Interface contacts:
Residue E83 in the second protein is in contact with residue Y34 in the first protein (closest heavy-atom distance 3.9 Å).
Residue C143 in the second protein interacts with residue Y34 in the first protein (closest heavy-atom distance 3.9 Å).
Residue Y136 in the second protein is in contact with residue L45 in the first protein (closest heavy-atom distance 3.6 Å).
Residue V94 in the second protein is in contact with residue F93 in the first protein (closest heavy-atom distance 2.8 Å).
Residue L151 in the second protein contacts residue S26 in the first protein (closest heavy-atom distance 3.6 Å).
Residue R132 in the second protein interacts with residue G41 in the first protein (closest heavy-atom distance 4.3 Å).
Residue A129 in the second protein contacts residue K48 in the first protein (closest heavy-atom distance 3.3 Å).
Residue L91 in the second protein contacts residue S26 in the first protein (closest heavy-atom distance 3.7 Å).
Residue T137 in the second protein is in contact with residue Q42 in the first protein (closest heavy-atom distance 4.6 Å).
Residue R132 in the second protein contacts residue R44 in the first protein (closest heavy-atom distance 4.4 Å).
Residue A139 in the second protein interacts with residue Y34 in the first protein (closest heavy-atom distance 4.6 Å).
Residue L151 in the second protein contacts residue L23 in the first protein (closest heavy-atom distance 4.2 Å).
Residue F93 in the second protein is in contact with residue F97 in the first protein (closest heavy-atom distance 4.5 Å).
Residue V94 in the second protein is in contact with residue F97 in the first protein (closest heavy-atom distance 4.2 Å).
Residue V94 in the second protein interacts with residue F22 in the first protein (closest heavy-atom distance 4.0 Å).
Residue D68 in the second protein is in contact with residue R58 in the first protein (closest heavy-atom distance 2.5 Å).
Residue P87 in the second protein interacts with residue Y34 in the first protein (closest heavy-atom distance 3.6 Å).
Residue Y86 in the second protein contacts residue M33 in the first protein (closest heavy-atom distance 4.6 Å).
Residue E83 in the second protein is in contact with residue H78 in the first protein (closest heavy-atom distance 3.2 Å).
Residue L127 in the second protein is in contact with residue L57 in the first protein (closest heavy-atom distance 3.4 Å).
Residue D68 in the second protein contacts residue H59 in the first protein (closest heavy-atom distance 4.3 Å).
Residue R116 in the second protein is in contact with residue Y34 in the first protein (closest heavy-atom distance 3.4 Å).
Residue C143 in the second protein is in contact with residue V30 in the first protein (closest heavy-atom distance 3.8 Å).
Residue A154 in the second protein is in contact with residue L23 in the first protein (closest heavy-atom distance 3.4 Å).
Residue R128 in the second protein contacts residue L57 in the first protein (closest heavy-atom distance 3.6 Å).
Residue F90 in the second protein is in contact with residue S26 in the first protein (closest heavy-atom distance 3.5 Å).
Residue F90 in the second protein is in contact with residue L89 in the first protein (closest heavy-atom distance 3.1 Å).
Residue R76 in the second protein is in contact with residue L57 in the first protein (closest heavy-atom distance 3.6 Å).
Residue F90 in the second protein interacts with residue F93 in the first protein (closest heavy-atom distance 3.7 Å).
Residue F90 in the second protein interacts with residue L29 in the first protein (closest heavy-atom distance 4.1 Å).
Residue L151 in the second protein interacts with residue T27 in the first protein (closest heavy-atom distance 3.0 Å).
Residue P130 in the second protein is in contact with residue K48 in the first protein (closest heavy-atom distance 4.1 Å).
Residue A155 in the second protein contacts residue L23 in the first protein (closest heavy-atom distance 4.0 Å).
Residue L158 in the second protein is in contact with residue L19 in the first protein (closest heavy-atom distance 4.0 Å).
Residue Q140 in the second protein contacts residue I38 in the first protein (closest heavy-atom distance 3.3 Å).
Residue E72 in the second protein is in contact with residue R58 in the first protein (closest heavy-atom distance 2.6 Å).
Residue Y123 in the second protein is in contact with residue L57 in the first protein (closest heavy-atom distance 4.4 Å).
Residue E72 in the second protein contacts residue L57 in the first protein (closest heavy-atom distance 3.5 Å).
Residue L98 in the second protein is in contact with residue L19 in the first protein (closest heavy-atom distance 3.6 Å).
Residue I150 in the second protein interacts with residue S26 in the first protein (closest heavy-atom distance 4.1 Å).
Residue F97 in the second protein interacts with residue F97 in the first protein (closest heavy-atom distance 3.4 Å).
Residue M82 in the second protein contacts residue M82 in the first protein (closest heavy-atom distance 3.4 Å).
Residue A154 in the second protein interacts with residue L19 in the first protein (closest heavy-atom distance 4.5 Å).
Residue L127 in the second protein interacts with residue A56 in the first protein (closest heavy-atom distance 3.4 Å).
Residue R128 in the second protein contacts residue D55 in the first protein (closest heavy-atom distance 3.6 Å).
Residue F97 in the second protein is in contact with residue L19 in the first protein (closest heavy-atom distance 3.9 Å).
Residue A129 in the second protein is in contact with residue L57 in the first protein (closest heavy-atom distance 3.4 Å).
Residue Q140 in the second protein is in contact with residue Q42 in the first protein (closest heavy-atom distance 2.6 Å).
Residue Q140 in the second protein is in contact with residue Y34 in the first protein (closest heavy-atom distance 3.9 Å).
Residue L91 in the second protein is in contact with residue V30 in the first protein (closest heavy-atom distance 3.3 Å).
Residue L158 in the second protein is in contact with residue P20 in the first protein (closest heavy-atom distance 3.5 Å).
Residue L127 in the second protein is in contact with residue R58 in the first protein (closest heavy-atom distance 3.2 Å).
Residue Y136 in the second protein interacts with residue Q42 in the first protein (closest heavy-atom distance 3.3 Å).
Residue Y86 in the second protein interacts with residue M82 in the first protein (closest heavy-atom distance 3.4 Å).
Residue R132 in the second protein is in contact with residue L45 in the first protein (closest heavy-atom distance 3.6 Å).
Residue A147 in the second protein contacts residue V30 in the first protein (closest heavy-atom distance 3.5 Å).
Residue P69 in the second protein is in contact with residue R58 in the first protein (closest heavy-atom distance 3.2 Å).
Residue Y86 in the second protein contacts residue Y86 in the first protein (closest heavy-atom distance 2.8 Å).
Residue F90 in the second protein interacts with residue C25 in the first protein (closest heavy-atom distance 3.0 Å).
Residue L158 in the second protein is in contact with residue L23 in the first protein (closest heavy-atom distance 3.9 Å).

Sequence of the first protein:
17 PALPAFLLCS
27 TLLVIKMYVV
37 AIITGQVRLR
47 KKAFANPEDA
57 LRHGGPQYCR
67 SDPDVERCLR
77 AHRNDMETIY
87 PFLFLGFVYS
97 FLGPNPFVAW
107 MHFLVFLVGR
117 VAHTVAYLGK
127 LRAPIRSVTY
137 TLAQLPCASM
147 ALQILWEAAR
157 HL

This data describes a binding interaction between two proteins.

Sequence of the second protein:
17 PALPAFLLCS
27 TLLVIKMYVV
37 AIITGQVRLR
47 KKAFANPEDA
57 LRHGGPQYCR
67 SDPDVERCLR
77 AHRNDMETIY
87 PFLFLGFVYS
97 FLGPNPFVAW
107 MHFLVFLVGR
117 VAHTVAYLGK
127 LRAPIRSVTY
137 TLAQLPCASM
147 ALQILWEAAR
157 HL